Sequence of protein 1:
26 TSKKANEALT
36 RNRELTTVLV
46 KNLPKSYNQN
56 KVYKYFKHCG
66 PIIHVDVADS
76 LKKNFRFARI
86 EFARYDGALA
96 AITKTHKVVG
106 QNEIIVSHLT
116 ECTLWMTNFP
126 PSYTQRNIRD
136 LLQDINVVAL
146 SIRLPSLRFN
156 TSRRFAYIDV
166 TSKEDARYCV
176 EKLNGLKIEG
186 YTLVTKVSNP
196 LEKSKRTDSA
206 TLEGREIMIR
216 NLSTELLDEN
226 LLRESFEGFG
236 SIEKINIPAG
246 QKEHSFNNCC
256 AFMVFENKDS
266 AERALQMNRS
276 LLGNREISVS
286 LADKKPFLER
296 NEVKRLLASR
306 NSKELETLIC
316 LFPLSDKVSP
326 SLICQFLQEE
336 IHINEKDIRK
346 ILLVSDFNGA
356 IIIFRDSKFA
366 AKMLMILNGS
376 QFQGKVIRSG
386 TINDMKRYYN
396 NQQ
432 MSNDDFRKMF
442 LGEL

The following describes two proteins that form a bound complex.

Interface contacts:
Residue L442 in protein 1 contacts residue D67 in protein 2 (closest heavy-atom distance 4.9 Å).
Residue L445 in protein 1 is in contact with residue K56 in protein 2 (closest heavy-atom distance 4.5 Å).
Residue R438 in protein 1 contacts residue L94 in protein 2 (closest heavy-atom distance 4.4 Å).
Residue N434 in protein 1 is in contact with residue L92 in protein 2 (closest heavy-atom distance 3.5 Å).
Residue F441 in protein 1 interacts with residue L94 in protein 2 (closest heavy-atom distance 3.6 Å).
Residue N434 in protein 1 interacts with residue G93 in protein 2 (closest heavy-atom distance 3.4 Å).
Residue N434 in protein 1 contacts residue L94 in protein 2 (closest heavy-atom distance 2.9 Å).
Residue R438 in protein 1 interacts with residue D67 in protein 2 (closest heavy-atom distance 3.5 Å).
Residue F437 in protein 1 is in contact with residue L94 in protein 2 (closest heavy-atom distance 4.4 Å).

Sequence of protein 2:
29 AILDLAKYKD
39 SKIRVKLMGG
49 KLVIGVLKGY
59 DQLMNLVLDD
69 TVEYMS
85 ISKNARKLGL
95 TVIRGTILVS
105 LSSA